This data describes a binding interaction between two proteins.

Sequence of chain B:
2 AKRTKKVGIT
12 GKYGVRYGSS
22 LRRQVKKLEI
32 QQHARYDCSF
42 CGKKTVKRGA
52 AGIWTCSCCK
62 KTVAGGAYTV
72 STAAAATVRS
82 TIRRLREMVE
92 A

Interface contacts:
Residue N74 in chain A is in contact with residue G43 in chain B (closest heavy-atom distance 4.9 Å).
Residue N47 in chain A contacts residue F41 in chain B (closest heavy-atom distance 3.4 Å).
Residue R86 in chain A contacts residue K44 in chain B (closest heavy-atom distance 3.6 Å).
Residue R86 in chain A contacts residue D38 in chain B (closest heavy-atom distance 4.1 Å).
Residue R86 in chain A interacts with residue K45 in chain B (closest heavy-atom distance 4.8 Å).
Residue N75 in chain A contacts residue G43 in chain B (closest heavy-atom distance 3.3 Å).
Residue N47 in chain A interacts with residue C42 in chain B (closest heavy-atom distance 5.0 Å).
Residue R86 in chain A interacts with residue C42 in chain B (closest heavy-atom distance 4.3 Å).
Residue N47 in chain A contacts residue S40 in chain B (closest heavy-atom distance 4.0 Å).
Residue R86 in chain A is in contact with residue G43 in chain B (closest heavy-atom distance 3.2 Å).
Residue N47 in chain A interacts with residue G43 in chain B (closest heavy-atom distance 4.8 Å).
Residue N74 in chain A interacts with residue C42 in chain B (closest heavy-atom distance 4.0 Å).

Sequence of chain A:
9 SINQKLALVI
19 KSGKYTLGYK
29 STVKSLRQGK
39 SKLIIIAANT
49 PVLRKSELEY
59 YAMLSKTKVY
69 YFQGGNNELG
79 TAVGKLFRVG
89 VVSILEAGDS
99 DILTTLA